Sequence of the second protein:
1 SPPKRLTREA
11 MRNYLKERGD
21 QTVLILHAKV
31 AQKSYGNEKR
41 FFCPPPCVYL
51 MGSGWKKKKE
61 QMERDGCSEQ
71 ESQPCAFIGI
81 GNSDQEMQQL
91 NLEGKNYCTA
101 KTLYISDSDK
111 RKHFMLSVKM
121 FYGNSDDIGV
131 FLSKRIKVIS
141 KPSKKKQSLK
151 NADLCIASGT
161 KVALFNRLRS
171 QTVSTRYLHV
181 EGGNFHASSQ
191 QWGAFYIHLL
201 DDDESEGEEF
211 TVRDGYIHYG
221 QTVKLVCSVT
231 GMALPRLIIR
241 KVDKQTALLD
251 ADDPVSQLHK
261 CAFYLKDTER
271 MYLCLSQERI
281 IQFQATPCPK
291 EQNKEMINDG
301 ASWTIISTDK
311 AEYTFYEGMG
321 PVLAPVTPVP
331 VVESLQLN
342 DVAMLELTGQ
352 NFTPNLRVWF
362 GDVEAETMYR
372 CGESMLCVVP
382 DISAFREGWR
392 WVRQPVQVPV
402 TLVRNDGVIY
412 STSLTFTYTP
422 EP

Sequence of the first protein:
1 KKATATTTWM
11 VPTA

The following describes two proteins that form a bound complex.

Contacts between the two chains:
Residue G231 in the second protein contacts residue A5 in the first protein (closest heavy-atom distance 3.7 Å).
Residue I281 in the second protein is in contact with residue V11 in the first protein (closest heavy-atom distance 3.3 Å).
Residue E208 in the second protein contacts residue T4 in the first protein (closest heavy-atom distance 3.8 Å).
Residue E209 in the second protein contacts residue T4 in the first protein (closest heavy-atom distance 4.9 Å).
Residue G231 in the second protein contacts residue T6 in the first protein (closest heavy-atom distance 3.1 Å).
Residue E208 in the second protein is in contact with residue A3 in the first protein (closest heavy-atom distance 3.8 Å).
Residue E208 in the second protein contacts residue T6 in the first protein (closest heavy-atom distance 4.1 Å).
Residue A233 in the second protein is in contact with residue T8 in the first protein (closest heavy-atom distance 3.5 Å).
Residue Q282 in the second protein interacts with residue P12 in the first protein (closest heavy-atom distance 3.0 Å).
Residue T211 in the second protein is in contact with residue K1 in the first protein (closest heavy-atom distance 3.9 Å).
Residue I281 in the second protein interacts with residue T13 in the first protein (closest heavy-atom distance 4.6 Å).
Residue I280 in the second protein is in contact with residue P12 in the first protein (closest heavy-atom distance 3.6 Å).
Residue G231 in the second protein contacts residue T7 in the first protein (closest heavy-atom distance 3.8 Å).
Residue G207 in the second protein interacts with residue T8 in the first protein (closest heavy-atom distance 4.0 Å).
Residue A233 in the second protein contacts residue T7 in the first protein (closest heavy-atom distance 2.8 Å).
Residue Q282 in the second protein interacts with residue T13 in the first protein (closest heavy-atom distance 4.0 Å).
Residue F283 in the second protein contacts residue A14 in the first protein (closest heavy-atom distance 3.7 Å).
Residue I280 in the second protein contacts residue V11 in the first protein (closest heavy-atom distance 4.7 Å).
Residue E209 in the second protein interacts with residue A3 in the first protein (closest heavy-atom distance 3.7 Å).
Residue L273 in the second protein interacts with residue V11 in the first protein (closest heavy-atom distance 4.6 Å).
Residue I280 in the second protein contacts residue W9 in the first protein (closest heavy-atom distance 3.6 Å).
Residue M271 in the second protein contacts residue T13 in the first protein (closest heavy-atom distance 3.7 Å).
Residue V212 in the second protein interacts with residue A3 in the first protein (closest heavy-atom distance 3.7 Å).
Residue L265 in the second protein contacts residue V11 in the first protein (closest heavy-atom distance 4.0 Å).
Residue P235 in the second protein is in contact with residue T8 in the first protein (closest heavy-atom distance 4.1 Å).
Residue L234 in the second protein contacts residue V11 in the first protein (closest heavy-atom distance 3.9 Å).
Residue P235 in the second protein interacts with residue W9 in the first protein (closest heavy-atom distance 3.3 Å).
Residue V212 in the second protein interacts with residue K1 in the first protein (closest heavy-atom distance 3.5 Å).
Residue A233 in the second protein interacts with residue W9 in the first protein (closest heavy-atom distance 2.8 Å).
Residue F210 in the second protein interacts with residue K2 in the first protein (closest heavy-atom distance 3.1 Å).
Residue E208 in the second protein interacts with residue T8 in the first protein (closest heavy-atom distance 3.3 Å).
Residue F210 in the second protein contacts residue K1 in the first protein (closest heavy-atom distance 4.9 Å).
Residue V226 in the second protein is in contact with residue A5 in the first protein (closest heavy-atom distance 4.4 Å).
Residue N184 in the second protein is in contact with residue W9 in the first protein (closest heavy-atom distance 2.8 Å).
Residue F210 in the second protein interacts with residue A5 in the first protein (closest heavy-atom distance 4.1 Å).
Residue I281 in the second protein is in contact with residue P12 in the first protein (closest heavy-atom distance 3.3 Å).
Residue T230 in the second protein interacts with residue T6 in the first protein (closest heavy-atom distance 3.0 Å).
Residue P235 in the second protein interacts with residue V11 in the first protein (closest heavy-atom distance 3.9 Å).
Residue M232 in the second protein interacts with residue T6 in the first protein (closest heavy-atom distance 3.5 Å).
Residue D214 in the second protein is in contact with residue K1 in the first protein (closest heavy-atom distance 4.6 Å).
Residue A233 in the second protein contacts residue A5 in the first protein (closest heavy-atom distance 3.6 Å).
Residue I281 in the second protein contacts residue A14 in the first protein (closest heavy-atom distance 4.0 Å).
Residue E209 in the second protein contacts residue K2 in the first protein (closest heavy-atom distance 3.2 Å).
Residue E208 in the second protein contacts residue T7 in the first protein (closest heavy-atom distance 4.0 Å).
Residue T211 in the second protein is in contact with residue K2 in the first protein (closest heavy-atom distance 4.3 Å).
Residue M232 in the second protein interacts with residue W9 in the first protein (closest heavy-atom distance 3.5 Å).
Residue K224 in the second protein is in contact with residue T8 in the first protein (closest heavy-atom distance 3.8 Å).
Residue G183 in the second protein interacts with residue W9 in the first protein (closest heavy-atom distance 3.5 Å).
Residue H198 in the second protein is in contact with residue A3 in the first protein (closest heavy-atom distance 3.9 Å).
Residue F210 in the second protein contacts residue T4 in the first protein (closest heavy-atom distance 4.8 Å).
Residue Q282 in the second protein is in contact with residue A14 in the first protein (closest heavy-atom distance 3.6 Å).
Residue L234 in the second protein contacts residue W9 in the first protein (closest heavy-atom distance 3.9 Å).
Residue F185 in the second protein contacts residue W9 in the first protein (closest heavy-atom distance 3.5 Å).
Residue E206 in the second protein contacts residue T8 in the first protein (closest heavy-atom distance 4.4 Å).
Residue Q282 in the second protein is in contact with residue V11 in the first protein (closest heavy-atom distance 2.8 Å).
Residue V212 in the second protein interacts with residue K2 in the first protein (closest heavy-atom distance 3.8 Å).
Residue M232 in the second protein contacts residue T7 in the first protein (closest heavy-atom distance 3.4 Å).
Residue E208 in the second protein contacts residue A5 in the first protein (closest heavy-atom distance 3.0 Å).
Residue L234 in the second protein contacts residue T8 in the first protein (closest heavy-atom distance 4.3 Å).
Residue F210 in the second protein contacts residue A3 in the first protein (closest heavy-atom distance 3.1 Å).